Residue-level contacts at the interface:
Residue N207 in chain B interacts with residue T82 in chain A (closest heavy-atom distance 3.9 Å).
Residue Y143 in chain B contacts residue N149 in chain A (closest heavy-atom distance 3.8 Å).
Residue T326 in chain B contacts residue E179 in chain A (closest heavy-atom distance 3.5 Å).
Residue I403 in chain B interacts with residue E245 in chain A (closest heavy-atom distance 3.7 Å).
Residue F408 in chain B interacts with residue I211 in chain A (closest heavy-atom distance 3.8 Å).
Residue T415 in chain B contacts residue I225 in chain A (closest heavy-atom distance 3.8 Å).
Residue S397 in chain B is in contact with residue I203 in chain A (closest heavy-atom distance 3.4 Å).
Residue F409 in chain B contacts residue W214 in chain A (closest heavy-atom distance 3.8 Å).
Residue V414 in chain B interacts with residue F282 in chain A (closest heavy-atom distance 3.8 Å).
Residue S213 in chain B contacts residue E93 in chain A (closest heavy-atom distance 3.5 Å).
Residue T416 in chain B interacts with residue N223 in chain A (closest heavy-atom distance 3.4 Å).
Residue S397 in chain B is in contact with residue V200 in chain A (closest heavy-atom distance 3.5 Å).
Residue N184 in chain B is in contact with residue K173 in chain A (closest heavy-atom distance 4.0 Å).
Residue T416 in chain B interacts with residue N224 in chain A (closest heavy-atom distance 2.9 Å).
Residue Y143 in chain B is in contact with residue S141 in chain A (closest heavy-atom distance 3.9 Å).
Residue D348 in chain B interacts with residue H182 in chain A (closest heavy-atom distance 3.8 Å).
Residue R324 in chain B contacts residue P178 in chain A (closest heavy-atom distance 3.5 Å).
Residue N207 in chain B is in contact with residue E97 in chain A (closest heavy-atom distance 3.9 Å).
Residue S417 in chain B is in contact with residue N224 in chain A (closest heavy-atom distance 3.3 Å).
Residue Q313 in chain B interacts with residue I176 in chain A (closest heavy-atom distance 3.9 Å).
Residue I345 in chain B contacts residue F184 in chain A (closest heavy-atom distance 3.9 Å).
Residue E201 in chain B is in contact with residue F79 in chain A (closest heavy-atom distance 3.1 Å).
Residue L325 in chain B interacts with residue E179 in chain A (closest heavy-atom distance 3.9 Å).
Residue T415 in chain B interacts with residue F222 in chain A (closest heavy-atom distance 3.5 Å).
Residue T416 in chain B is in contact with residue A219 in chain A (closest heavy-atom distance 3.9 Å).
Residue S386 in chain B contacts residue Y252 in chain A (closest heavy-atom distance 2.7 Å).
Residue Q313 in chain B contacts residue K177 in chain A (closest heavy-atom distance 3.2 Å).
Residue I389 in chain B contacts residue R190 in chain A (closest heavy-atom distance 3.8 Å).
Residue T415 in chain B interacts with residue F234 in chain A (closest heavy-atom distance 4.0 Å).
Residue F144 in chain B interacts with residue N149 in chain A (closest heavy-atom distance 3.9 Å).
Residue S417 in chain B contacts residue N223 in chain A (closest heavy-atom distance 3.0 Å).
Residue T415 in chain B interacts with residue A221 in chain A (closest heavy-atom distance 3.9 Å).
Residue Y322 in chain B is in contact with residue I180 in chain A (closest heavy-atom distance 2.8 Å).
Residue E186 in chain B interacts with residue K173 in chain A (closest heavy-atom distance 3.9 Å).
Residue W387 in chain B interacts with residue L253 in chain A (closest heavy-atom distance 3.9 Å).
Residue Y143 in chain B is in contact with residue F79 in chain A (closest heavy-atom distance 3.7 Å).
Residue N391 in chain B interacts with residue V191 in chain A (closest heavy-atom distance 3.5 Å).
Residue I362 in chain B interacts with residue F174 in chain A (closest heavy-atom distance 3.9 Å).
Residue T416 in chain B contacts residue A221 in chain A (closest heavy-atom distance 3.8 Å).
Residue R385 in chain B interacts with residue Y252 in chain A (closest heavy-atom distance 3.3 Å).
Residue T415 in chain B contacts residue N224 in chain A (closest heavy-atom distance 3.5 Å).
Residue W406 in chain B interacts with residue I241 in chain A (closest heavy-atom distance 3.9 Å).
Residue F408 in chain B contacts residue W214 in chain A (closest heavy-atom distance 3.5 Å).
Residue R385 in chain B is in contact with residue L253 in chain A (closest heavy-atom distance 3.7 Å).
Residue I396 in chain B interacts with residue Y252 in chain A (closest heavy-atom distance 4.0 Å).
Residue Y143 in chain B is in contact with residue S142 in chain A (closest heavy-atom distance 4.0 Å).
Residue A405 in chain B is in contact with residue W214 in chain A (closest heavy-atom distance 4.0 Å).
Residue S412 in chain B contacts residue A220 in chain A (closest heavy-atom distance 3.6 Å).
Residue T415 in chain B is in contact with residue N223 in chain A (closest heavy-atom distance 3.8 Å).
Residue K287 in chain B is in contact with residue F184 in chain A (closest heavy-atom distance 4.0 Å).
Residue R324 in chain B interacts with residue E179 in chain A (closest heavy-atom distance 3.4 Å).
Residue K205 in chain B is in contact with residue F79 in chain A (closest heavy-atom distance 3.9 Å).
Residue R324 in chain B interacts with residue I180 in chain A (closest heavy-atom distance 3.0 Å).
Residue W393 in chain B contacts residue V200 in chain A (closest heavy-atom distance 3.7 Å).
Residue V414 in chain B contacts residue F234 in chain A (closest heavy-atom distance 3.7 Å).
Residue D311 in chain B contacts residue I176 in chain A (closest heavy-atom distance 3.3 Å).
Residue R196 in chain B contacts residue F151 in chain A (closest heavy-atom distance 3.3 Å).
Residue Q214 in chain B interacts with residue N91 in chain A (closest heavy-atom distance 3.8 Å).
Residue F199 in chain B interacts with residue Q80 in chain A (closest heavy-atom distance 3.2 Å).
Residue S390 in chain B interacts with residue V191 in chain A (closest heavy-atom distance 3.9 Å).

Sequence of chain B:
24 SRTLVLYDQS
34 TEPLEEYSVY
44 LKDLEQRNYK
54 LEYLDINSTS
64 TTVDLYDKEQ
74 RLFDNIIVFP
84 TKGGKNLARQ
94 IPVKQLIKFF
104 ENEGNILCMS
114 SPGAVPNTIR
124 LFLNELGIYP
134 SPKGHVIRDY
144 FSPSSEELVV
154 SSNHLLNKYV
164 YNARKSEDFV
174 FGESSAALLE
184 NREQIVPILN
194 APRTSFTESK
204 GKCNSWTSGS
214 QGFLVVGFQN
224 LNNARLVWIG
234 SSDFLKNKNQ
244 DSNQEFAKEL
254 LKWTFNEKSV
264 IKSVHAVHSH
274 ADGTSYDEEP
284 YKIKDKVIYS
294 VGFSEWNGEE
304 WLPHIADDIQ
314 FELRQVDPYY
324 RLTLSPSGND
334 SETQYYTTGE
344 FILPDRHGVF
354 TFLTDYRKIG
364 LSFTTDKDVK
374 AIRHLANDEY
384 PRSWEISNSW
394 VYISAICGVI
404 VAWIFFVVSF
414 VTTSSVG

These two protein chains interact to form a complex.

Sequence of chain A:
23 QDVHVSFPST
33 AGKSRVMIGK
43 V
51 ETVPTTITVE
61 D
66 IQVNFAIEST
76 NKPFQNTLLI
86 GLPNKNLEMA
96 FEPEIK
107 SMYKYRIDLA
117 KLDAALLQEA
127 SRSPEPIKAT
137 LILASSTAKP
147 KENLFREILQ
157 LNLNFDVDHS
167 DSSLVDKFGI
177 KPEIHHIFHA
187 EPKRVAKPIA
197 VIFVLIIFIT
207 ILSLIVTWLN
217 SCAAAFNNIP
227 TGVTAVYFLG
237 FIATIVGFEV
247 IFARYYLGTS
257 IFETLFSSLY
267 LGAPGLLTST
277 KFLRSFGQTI